Sequence of the second protein:
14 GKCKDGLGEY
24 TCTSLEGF

Interface contacts:
Residue P353 in the first protein is in contact with residue G19 in the second protein (closest heavy-atom distance 3.6 Å).
Residue E288 in the first protein is in contact with residue C16 in the second protein (closest heavy-atom distance 4.0 Å).
Residue Y236 in the first protein is in contact with residue L20 in the second protein (closest heavy-atom distance 3.6 Å).
Residue Y236 in the first protein interacts with residue C25 in the second protein (closest heavy-atom distance 2.9 Å).
Residue L104 in the first protein contacts residue E29 in the second protein (closest heavy-atom distance 3.4 Å).
Residue Y236 in the first protein interacts with residue T24 in the second protein (closest heavy-atom distance 3.5 Å).
Residue Q303 in the first protein contacts residue K15 in the second protein (closest heavy-atom distance 3.5 Å).
Residue H164 in the first protein interacts with residue Y23 in the second protein (closest heavy-atom distance 3.0 Å).
Residue F167 in the first protein interacts with residue E22 in the second protein (closest heavy-atom distance 3.7 Å).
Residue R197 in the first protein interacts with residue T24 in the second protein (closest heavy-atom distance 4.0 Å).
Residue Q298 in the first protein contacts residue D18 in the second protein (closest heavy-atom distance 3.1 Å).
Residue I429 in the first protein contacts residue C25 in the second protein (closest heavy-atom distance 4.1 Å).
Residue T351 in the first protein is in contact with residue G19 in the second protein (closest heavy-atom distance 3.6 Å).
Residue L104 in the first protein is in contact with residue G30 in the second protein (closest heavy-atom distance 3.5 Å).
Residue I429 in the first protein interacts with residue C16 in the second protein (closest heavy-atom distance 3.6 Å).
Residue H350 in the first protein interacts with residue D18 in the second protein (closest heavy-atom distance 3.4 Å).
Residue G352 in the first protein interacts with residue L20 in the second protein (closest heavy-atom distance 3.9 Å).
Residue K337 in the first protein contacts residue D18 in the second protein (closest heavy-atom distance 2.5 Å).
Residue E288 in the first protein interacts with residue K15 in the second protein (closest heavy-atom distance 4.1 Å).
Residue F103 in the first protein contacts residue L28 in the second protein (closest heavy-atom distance 3.8 Å).
Residue N66 in the first protein interacts with residue G30 in the second protein (closest heavy-atom distance 2.9 Å).
Residue I429 in the first protein contacts residue T26 in the second protein (closest heavy-atom distance 3.7 Å).
Residue F103 in the first protein interacts with residue F31 in the second protein (closest heavy-atom distance 4.1 Å).
Residue Y236 in the first protein interacts with residue T26 in the second protein (closest heavy-atom distance 4.0 Å).
Residue L136 in the first protein interacts with residue Y23 in the second protein (closest heavy-atom distance 3.8 Å).
Residue N66 in the first protein contacts residue F31 in the second protein (closest heavy-atom distance 2.6 Å).
Residue L290 in the first protein contacts residue D18 in the second protein (closest heavy-atom distance 3.8 Å).
Residue A428 in the first protein contacts residue C25 in the second protein (closest heavy-atom distance 4.0 Å).
Residue D287 in the first protein interacts with residue K17 in the second protein (closest heavy-atom distance 2.9 Å).
Residue E288 in the first protein contacts residue K17 in the second protein (closest heavy-atom distance 3.2 Å).
Residue T351 in the first protein contacts residue D18 in the second protein (closest heavy-atom distance 3.6 Å).
Residue S65 in the first protein is in contact with residue F31 in the second protein (closest heavy-atom distance 3.0 Å).
Residue V133 in the first protein interacts with residue Y23 in the second protein (closest heavy-atom distance 3.8 Å).
Residue Q304 in the first protein interacts with residue K15 in the second protein (closest heavy-atom distance 3.6 Å).
Residue H201 in the first protein contacts residue L20 in the second protein (closest heavy-atom distance 3.0 Å).
Residue L137 in the first protein contacts residue Y23 in the second protein (closest heavy-atom distance 3.9 Å).
Residue P427 in the first protein contacts residue T26 in the second protein (closest heavy-atom distance 4.1 Å).
Residue E288 in the first protein contacts residue G19 in the second protein (closest heavy-atom distance 2.8 Å).
Residue R359 in the first protein interacts with residue D18 in the second protein (closest heavy-atom distance 3.1 Å).
Residue F200 in the first protein is in contact with residue L20 in the second protein (closest heavy-atom distance 3.7 Å).
Residue F167 in the first protein is in contact with residue Y23 in the second protein (closest heavy-atom distance 3.7 Å).
Residue L69 in the first protein is in contact with residue F31 in the second protein (closest heavy-atom distance 4.0 Å).
Residue A60 in the first protein contacts residue F31 in the second protein (closest heavy-atom distance 3.1 Å).
Residue Q335 in the first protein interacts with residue K17 in the second protein (closest heavy-atom distance 3.5 Å).
Residue R197 in the first protein contacts residue Y23 in the second protein (closest heavy-atom distance 2.8 Å).
Residue E288 in the first protein contacts residue D18 in the second protein (closest heavy-atom distance 2.8 Å).
Residue L137 in the first protein is in contact with residue T24 in the second protein (closest heavy-atom distance 3.7 Å).
Residue G352 in the first protein interacts with residue D18 in the second protein (closest heavy-atom distance 3.7 Å).
Residue F103 in the first protein contacts residue G30 in the second protein (closest heavy-atom distance 3.5 Å).
Residue R357 in the first protein contacts residue K17 in the second protein (closest heavy-atom distance 2.9 Å).
Residue L235 in the first protein contacts residue L20 in the second protein (closest heavy-atom distance 4.0 Å).
Residue G105 in the first protein interacts with residue L28 in the second protein (closest heavy-atom distance 3.9 Å).
Residue R64 in the first protein contacts residue F31 in the second protein (closest heavy-atom distance 3.0 Å).
Residue A428 in the first protein is in contact with residue T26 in the second protein (closest heavy-atom distance 3.6 Å).
Residue P353 in the first protein is in contact with residue C16 in the second protein (closest heavy-atom distance 3.9 Å).
Residue Q335 in the first protein contacts residue D18 in the second protein (closest heavy-atom distance 3.6 Å).
Residue R359 in the first protein is in contact with residue K17 in the second protein (closest heavy-atom distance 3.9 Å).
Residue F167 in the first protein is in contact with residue G21 in the second protein (closest heavy-atom distance 3.7 Å).
Residue P353 in the first protein is in contact with residue L20 in the second protein (closest heavy-atom distance 3.5 Å).
Residue R233 in the first protein contacts residue L20 in the second protein (closest heavy-atom distance 4.1 Å).

Sequence of the first protein:
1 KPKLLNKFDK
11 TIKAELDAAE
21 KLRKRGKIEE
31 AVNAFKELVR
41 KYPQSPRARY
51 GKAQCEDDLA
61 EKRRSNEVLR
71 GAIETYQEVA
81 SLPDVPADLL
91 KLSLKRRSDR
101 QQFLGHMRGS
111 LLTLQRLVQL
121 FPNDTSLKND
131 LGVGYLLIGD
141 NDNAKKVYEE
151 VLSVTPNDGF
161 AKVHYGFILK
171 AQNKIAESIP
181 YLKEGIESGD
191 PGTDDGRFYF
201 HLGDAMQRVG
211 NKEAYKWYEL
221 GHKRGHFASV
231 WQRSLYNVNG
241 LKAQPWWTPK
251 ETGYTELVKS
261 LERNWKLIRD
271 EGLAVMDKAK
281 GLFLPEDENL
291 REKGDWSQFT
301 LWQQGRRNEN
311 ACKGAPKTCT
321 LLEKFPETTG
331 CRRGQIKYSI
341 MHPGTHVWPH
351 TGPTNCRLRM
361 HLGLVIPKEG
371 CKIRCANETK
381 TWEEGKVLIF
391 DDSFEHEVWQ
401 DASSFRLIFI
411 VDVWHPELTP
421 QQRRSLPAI

These two protein chains interact to form a complex.